This data describes a binding interaction between two proteins.

Sequence of protein 2:
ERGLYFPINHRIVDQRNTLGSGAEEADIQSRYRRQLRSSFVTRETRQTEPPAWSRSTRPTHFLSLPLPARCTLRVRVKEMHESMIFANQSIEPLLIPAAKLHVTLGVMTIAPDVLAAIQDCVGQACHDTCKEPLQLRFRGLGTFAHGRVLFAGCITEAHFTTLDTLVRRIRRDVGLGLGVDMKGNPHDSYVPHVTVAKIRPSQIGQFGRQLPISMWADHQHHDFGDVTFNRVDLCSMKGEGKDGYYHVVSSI

Residue-level contacts at the interface:
Residue D40 in protein 2 interacts with residue S25 in protein 1 (closest heavy-atom distance 2.1 Å).
Residue A39 in protein 2 interacts with residue Y26 in protein 1 (closest heavy-atom distance 3.7 Å).
Residue E37 in protein 2 interacts with residue Y26 in protein 1 (closest heavy-atom distance 2.7 Å).
Residue A36 in protein 2 interacts with residue Y26 in protein 1 (closest heavy-atom distance 3.1 Å).
Residue E38 in protein 2 is in contact with residue Y26 in protein 1 (closest heavy-atom distance 3.2 Å).
Residue D40 in protein 2 interacts with residue Y26 in protein 1 (closest heavy-atom distance 3.1 Å).
Residue E38 in protein 2 contacts residue K28 in protein 1 (closest heavy-atom distance 3.0 Å).
Residue E37 in protein 2 interacts with residue K28 in protein 1 (closest heavy-atom distance 4.5 Å).

Sequence of protein 1:
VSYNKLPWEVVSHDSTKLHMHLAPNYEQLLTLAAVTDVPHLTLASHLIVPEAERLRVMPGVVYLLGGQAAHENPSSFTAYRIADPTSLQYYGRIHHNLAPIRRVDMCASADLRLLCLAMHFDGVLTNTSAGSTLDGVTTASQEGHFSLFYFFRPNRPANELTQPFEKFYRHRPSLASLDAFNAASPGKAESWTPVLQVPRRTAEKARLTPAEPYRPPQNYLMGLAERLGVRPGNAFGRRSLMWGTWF